These two protein chains interact to form a complex.

Sequence of the second protein:
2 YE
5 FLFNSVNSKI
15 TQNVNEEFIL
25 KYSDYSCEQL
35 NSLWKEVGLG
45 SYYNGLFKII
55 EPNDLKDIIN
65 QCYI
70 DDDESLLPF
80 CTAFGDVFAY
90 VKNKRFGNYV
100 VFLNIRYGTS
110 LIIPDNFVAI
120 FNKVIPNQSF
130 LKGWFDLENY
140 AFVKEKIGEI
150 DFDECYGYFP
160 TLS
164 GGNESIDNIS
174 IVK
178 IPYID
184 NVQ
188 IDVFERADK

Contacts between the two chains:
Residue G165 in the second protein contacts residue N66 in the first protein (closest heavy-atom distance 3.3 Å).
Residue I112 in the second protein interacts with residue F95 in the first protein (closest heavy-atom distance 3.8 Å).
Residue R193 in the second protein is in contact with residue G74 in the first protein (closest heavy-atom distance 3.0 Å).
Residue A118 in the second protein is in contact with residue F95 in the first protein (closest heavy-atom distance 3.4 Å).
Residue K176 in the second protein interacts with residue Q47 in the first protein (closest heavy-atom distance 3.3 Å).
Residue R193 in the second protein interacts with residue R75 in the first protein (closest heavy-atom distance 3.3 Å).
Residue W133 in the second protein interacts with residue F95 in the first protein (closest heavy-atom distance 3.6 Å).
Residue D189 in the second protein is in contact with residue K159 in the first protein (closest heavy-atom distance 3.2 Å).
Residue F158 in the second protein is in contact with residue Q47 in the first protein (closest heavy-atom distance 3.5 Å).
Residue P179 in the second protein is in contact with residue E43 in the first protein (closest heavy-atom distance 3.5 Å).
Residue G132 in the second protein is in contact with residue Y107 in the first protein (closest heavy-atom distance 3.6 Å).
Residue Y106 in the second protein contacts residue K73 in the first protein (closest heavy-atom distance 3.2 Å).
Residue S162 in the second protein interacts with residue R67 in the first protein (closest heavy-atom distance 2.9 Å).
Residue P159 in the second protein contacts residue Q51 in the first protein (closest heavy-atom distance 3.3 Å).
Residue G164 in the second protein interacts with residue N66 in the first protein (closest heavy-atom distance 2.8 Å).
Residue L110 in the second protein interacts with residue R91 in the first protein (closest heavy-atom distance 3.6 Å).
Residue K176 in the second protein interacts with residue E43 in the first protein (closest heavy-atom distance 3.6 Å).
Residue T108 in the second protein interacts with residue K73 in the first protein (closest heavy-atom distance 3.8 Å).
Residue V123 in the second protein interacts with residue F95 in the first protein (closest heavy-atom distance 3.6 Å).
Residue Q186 in the second protein is in contact with residue F28 in the first protein (closest heavy-atom distance 3.6 Å).
Residue I178 in the second protein contacts residue Y40 in the first protein (closest heavy-atom distance 3.6 Å).
Residue P113 in the second protein is in contact with residue R92 in the first protein (closest heavy-atom distance 3.6 Å).
Residue Y106 in the second protein contacts residue F70 in the first protein (closest heavy-atom distance 3.5 Å).
Residue F158 in the second protein interacts with residue Q51 in the first protein (closest heavy-atom distance 3.0 Å).
Residue R193 in the second protein contacts residue D84 in the first protein (closest heavy-atom distance 3.0 Å).
Residue Q186 in the second protein contacts residue R161 in the first protein (closest heavy-atom distance 3.0 Å).
Residue P159 in the second protein is in contact with residue G54 in the first protein (closest heavy-atom distance 3.5 Å).
Residue L161 in the second protein is in contact with residue F70 in the first protein (closest heavy-atom distance 3.6 Å).
Residue K122 in the second protein contacts residue A102 in the first protein (closest heavy-atom distance 3.6 Å).
Residue P113 in the second protein is in contact with residue F95 in the first protein (closest heavy-atom distance 3.8 Å).
Residue G164 in the second protein contacts residue L58 in the first protein (closest heavy-atom distance 3.2 Å).
Residue Q186 in the second protein is in contact with residue K29 in the first protein (closest heavy-atom distance 3.0 Å).
Residue N115 in the second protein contacts residue L99 in the first protein (closest heavy-atom distance 3.6 Å).
Residue G164 in the second protein is in contact with residue W63 in the first protein (closest heavy-atom distance 3.8 Å).
Residue D189 in the second protein contacts residue G160 in the first protein (closest heavy-atom distance 3.2 Å).
Residue I188 in the second protein is in contact with residue F70 in the first protein (closest heavy-atom distance 3.6 Å).
Residue Y180 in the second protein is in contact with residue Q47 in the first protein (closest heavy-atom distance 3.6 Å).
Residue I111 in the second protein is in contact with residue R91 in the first protein (closest heavy-atom distance 2.8 Å).
Residue V175 in the second protein contacts residue Q47 in the first protein (closest heavy-atom distance 3.1 Å).
Residue Y157 in the second protein is in contact with residue Q51 in the first protein (closest heavy-atom distance 2.9 Å).
Residue P179 in the second protein is in contact with residue Y40 in the first protein (closest heavy-atom distance 3.5 Å).
Residue N126 in the second protein contacts residue N104 in the first protein (closest heavy-atom distance 3.5 Å).
Residue R105 in the second protein is in contact with residue F70 in the first protein (closest heavy-atom distance 3.5 Å).
Residue S162 in the second protein is in contact with residue A162 in the first protein (closest heavy-atom distance 3.4 Å).
Residue N166 in the second protein contacts residue N66 in the first protein (closest heavy-atom distance 3.8 Å).
Residue A118 in the second protein is in contact with residue L99 in the first protein (closest heavy-atom distance 3.7 Å).
Residue W133 in the second protein contacts residue R91 in the first protein (closest heavy-atom distance 3.7 Å).
Residue K122 in the second protein is in contact with residue N104 in the first protein (closest heavy-atom distance 2.7 Å).
Residue P159 in the second protein is in contact with residue I55 in the first protein (closest heavy-atom distance 3.5 Å).
Residue D182 in the second protein is in contact with residue Y40 in the first protein (closest heavy-atom distance 2.9 Å).
Residue S128 in the second protein is in contact with residue Y107 in the first protein (closest heavy-atom distance 3.1 Å).
Residue F129 in the second protein interacts with residue Y107 in the first protein (closest heavy-atom distance 3.8 Å).
Residue S128 in the second protein interacts with residue K106 in the first protein (closest heavy-atom distance 3.5 Å).
Residue S162 in the second protein interacts with residue F70 in the first protein (closest heavy-atom distance 3.6 Å).
Residue N115 in the second protein interacts with residue F95 in the first protein (closest heavy-atom distance 3.6 Å).
Residue N126 in the second protein interacts with residue F105 in the first protein (closest heavy-atom distance 2.8 Å).
Residue W133 in the second protein contacts residue Y107 in the first protein (closest heavy-atom distance 3.5 Å).
Residue K196 in the second protein interacts with residue R91 in the first protein (closest heavy-atom distance 3.6 Å).
Residue T160 in the second protein is in contact with residue Q51 in the first protein (closest heavy-atom distance 2.9 Å).
Residue K122 in the second protein interacts with residue S101 in the first protein (closest heavy-atom distance 3.4 Å).

Sequence of the first protein:
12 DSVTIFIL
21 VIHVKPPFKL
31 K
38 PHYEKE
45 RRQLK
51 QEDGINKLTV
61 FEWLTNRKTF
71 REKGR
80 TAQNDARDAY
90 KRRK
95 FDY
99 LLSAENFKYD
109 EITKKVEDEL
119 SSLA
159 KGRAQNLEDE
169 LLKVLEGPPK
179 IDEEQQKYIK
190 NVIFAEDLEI